Sequence of protein 2:
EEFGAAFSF

Sequence of protein 1:
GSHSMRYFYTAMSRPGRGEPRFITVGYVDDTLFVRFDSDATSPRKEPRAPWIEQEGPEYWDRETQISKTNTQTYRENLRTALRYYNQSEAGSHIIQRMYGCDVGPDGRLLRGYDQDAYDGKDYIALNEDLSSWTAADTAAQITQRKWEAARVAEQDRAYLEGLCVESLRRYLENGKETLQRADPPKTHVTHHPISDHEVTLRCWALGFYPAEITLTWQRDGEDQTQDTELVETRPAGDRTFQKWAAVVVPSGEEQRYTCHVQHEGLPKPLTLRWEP

This data describes a binding interaction between two proteins.

Contacts between the two chains:
Residue Q155 in protein 1 interacts with residue F7 in protein 2 (closest heavy-atom distance 3.5 Å).
Residue Y74 in protein 1 is in contact with residue A6 in protein 2 (closest heavy-atom distance 4.6 Å).
Residue N77 in protein 1 interacts with residue F7 in protein 2 (closest heavy-atom distance 4.1 Å).
Residue K146 in protein 1 is in contact with residue F9 in protein 2 (closest heavy-atom distance 2.9 Å).
Residue V152 in protein 1 contacts residue F7 in protein 2 (closest heavy-atom distance 3.5 Å).
Residue Y99 in protein 1 contacts residue E2 in protein 2 (closest heavy-atom distance 2.6 Å).
Residue S167 in protein 1 is in contact with residue E1 in protein 2 (closest heavy-atom distance 3.0 Å).
Residue I66 in protein 1 is in contact with residue E2 in protein 2 (closest heavy-atom distance 4.0 Å).
Residue Y9 in protein 1 is in contact with residue E2 in protein 2 (closest heavy-atom distance 2.5 Å).
Residue T24 in protein 1 contacts residue E2 in protein 2 (closest heavy-atom distance 3.8 Å).
Residue E63 in protein 1 interacts with residue E2 in protein 2 (closest heavy-atom distance 3.0 Å).
Residue R97 in protein 1 interacts with residue F3 in protein 2 (closest heavy-atom distance 5.0 Å).
Residue D116 in protein 1 contacts residue F9 in protein 2 (closest heavy-atom distance 3.9 Å).
Residue T73 in protein 1 interacts with residue F7 in protein 2 (closest heavy-atom distance 4.2 Å).
Residue E76 in protein 1 is in contact with residue S8 in protein 2 (closest heavy-atom distance 3.6 Å).
Residue R97 in protein 1 is in contact with residue A5 in protein 2 (closest heavy-atom distance 4.7 Å).
Residue I66 in protein 1 is in contact with residue F3 in protein 2 (closest heavy-atom distance 3.8 Å).
Residue N77 in protein 1 interacts with residue S8 in protein 2 (closest heavy-atom distance 3.4 Å).
Residue L163 in protein 1 interacts with residue E1 in protein 2 (closest heavy-atom distance 4.0 Å).
Residue Y84 in protein 1 interacts with residue F9 in protein 2 (closest heavy-atom distance 2.9 Å).
Residue K146 in protein 1 is in contact with residue S8 in protein 2 (closest heavy-atom distance 4.8 Å).
Residue Y7 in protein 1 interacts with residue E1 in protein 2 (closest heavy-atom distance 2.9 Å).
Residue Q155 in protein 1 is in contact with residue F3 in protein 2 (closest heavy-atom distance 3.4 Å).
Residue Y171 in protein 1 interacts with residue E1 in protein 2 (closest heavy-atom distance 2.7 Å).
Residue Y123 in protein 1 interacts with residue F9 in protein 2 (closest heavy-atom distance 3.5 Å).
Residue Y59 in protein 1 contacts residue E1 in protein 2 (closest heavy-atom distance 3.3 Å).
Residue Y159 in protein 1 contacts residue F3 in protein 2 (closest heavy-atom distance 3.5 Å).
Residue N77 in protein 1 contacts residue F9 in protein 2 (closest heavy-atom distance 2.9 Å).
Residue W147 in protein 1 contacts residue F7 in protein 2 (closest heavy-atom distance 3.7 Å).
Residue N70 in protein 1 interacts with residue A6 in protein 2 (closest heavy-atom distance 3.5 Å).
Residue S67 in protein 1 contacts residue E2 in protein 2 (closest heavy-atom distance 3.7 Å).
Residue Y159 in protein 1 interacts with residue E1 in protein 2 (closest heavy-atom distance 2.5 Å).
Residue W147 in protein 1 is in contact with residue S8 in protein 2 (closest heavy-atom distance 2.8 Å).
Residue L163 in protein 1 contacts residue E2 in protein 2 (closest heavy-atom distance 3.8 Å).
Residue R170 in protein 1 is in contact with residue E1 in protein 2 (closest heavy-atom distance 2.9 Å).
Residue Y159 in protein 1 interacts with residue E2 in protein 2 (closest heavy-atom distance 3.6 Å).
Residue T73 in protein 1 interacts with residue S8 in protein 2 (closest heavy-atom distance 4.4 Å).
Residue T80 in protein 1 interacts with residue F9 in protein 2 (closest heavy-atom distance 3.8 Å).
Residue D156 in protein 1 contacts residue F3 in protein 2 (closest heavy-atom distance 3.3 Å).
Residue E63 in protein 1 interacts with residue E1 in protein 2 (closest heavy-atom distance 3.6 Å).
Residue K45 in protein 1 is in contact with residue E2 in protein 2 (closest heavy-atom distance 2.8 Å).
Residue Y74 in protein 1 interacts with residue F9 in protein 2 (closest heavy-atom distance 4.5 Å).
Residue I66 in protein 1 interacts with residue G4 in protein 2 (closest heavy-atom distance 3.7 Å).
Residue N70 in protein 1 contacts residue F3 in protein 2 (closest heavy-atom distance 4.4 Å).
Residue I95 in protein 1 interacts with residue F9 in protein 2 (closest heavy-atom distance 3.6 Å).
Residue Y9 in protein 1 is in contact with residue F3 in protein 2 (closest heavy-atom distance 4.7 Å).
Residue R62 in protein 1 is in contact with residue E1 in protein 2 (closest heavy-atom distance 2.4 Å).
Residue I142 in protein 1 contacts residue F9 in protein 2 (closest heavy-atom distance 4.7 Å).
Residue N70 in protein 1 contacts residue G4 in protein 2 (closest heavy-atom distance 4.6 Å).
Residue T143 in protein 1 is in contact with residue S8 in protein 2 (closest heavy-atom distance 4.5 Å).
Residue N70 in protein 1 interacts with residue E2 in protein 2 (closest heavy-atom distance 4.4 Å).
Residue F33 in protein 1 is in contact with residue E1 in protein 2 (closest heavy-atom distance 4.9 Å).
Residue C164 in protein 1 contacts residue E1 in protein 2 (closest heavy-atom distance 4.9 Å).
Residue Y7 in protein 1 contacts residue E2 in protein 2 (closest heavy-atom distance 3.5 Å).
Residue Y99 in protein 1 is in contact with residue F3 in protein 2 (closest heavy-atom distance 2.9 Å).
Residue W147 in protein 1 contacts residue F9 in protein 2 (closest heavy-atom distance 3.9 Å).
Residue M5 in protein 1 is in contact with residue E1 in protein 2 (closest heavy-atom distance 3.8 Å).
Residue T73 in protein 1 is in contact with residue A6 in protein 2 (closest heavy-atom distance 4.0 Å).
Residue R97 in protein 1 is in contact with residue A6 in protein 2 (closest heavy-atom distance 4.4 Å).
Residue T143 in protein 1 interacts with residue F9 in protein 2 (closest heavy-atom distance 2.6 Å).